These two protein chains interact to form a complex.

Sequence of the second protein:
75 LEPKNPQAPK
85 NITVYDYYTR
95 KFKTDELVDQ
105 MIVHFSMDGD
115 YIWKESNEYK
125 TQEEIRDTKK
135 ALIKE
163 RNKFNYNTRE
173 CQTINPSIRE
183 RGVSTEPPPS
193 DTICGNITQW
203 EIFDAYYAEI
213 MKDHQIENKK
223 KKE

Interface contacts:
Residue N868 in the first protein contacts residue N164 in the second protein (closest heavy-atom distance 4.8 Å).
Residue Y869 in the first protein is in contact with residue N164 in the second protein (closest heavy-atom distance 4.8 Å).

Sequence of the first protein:
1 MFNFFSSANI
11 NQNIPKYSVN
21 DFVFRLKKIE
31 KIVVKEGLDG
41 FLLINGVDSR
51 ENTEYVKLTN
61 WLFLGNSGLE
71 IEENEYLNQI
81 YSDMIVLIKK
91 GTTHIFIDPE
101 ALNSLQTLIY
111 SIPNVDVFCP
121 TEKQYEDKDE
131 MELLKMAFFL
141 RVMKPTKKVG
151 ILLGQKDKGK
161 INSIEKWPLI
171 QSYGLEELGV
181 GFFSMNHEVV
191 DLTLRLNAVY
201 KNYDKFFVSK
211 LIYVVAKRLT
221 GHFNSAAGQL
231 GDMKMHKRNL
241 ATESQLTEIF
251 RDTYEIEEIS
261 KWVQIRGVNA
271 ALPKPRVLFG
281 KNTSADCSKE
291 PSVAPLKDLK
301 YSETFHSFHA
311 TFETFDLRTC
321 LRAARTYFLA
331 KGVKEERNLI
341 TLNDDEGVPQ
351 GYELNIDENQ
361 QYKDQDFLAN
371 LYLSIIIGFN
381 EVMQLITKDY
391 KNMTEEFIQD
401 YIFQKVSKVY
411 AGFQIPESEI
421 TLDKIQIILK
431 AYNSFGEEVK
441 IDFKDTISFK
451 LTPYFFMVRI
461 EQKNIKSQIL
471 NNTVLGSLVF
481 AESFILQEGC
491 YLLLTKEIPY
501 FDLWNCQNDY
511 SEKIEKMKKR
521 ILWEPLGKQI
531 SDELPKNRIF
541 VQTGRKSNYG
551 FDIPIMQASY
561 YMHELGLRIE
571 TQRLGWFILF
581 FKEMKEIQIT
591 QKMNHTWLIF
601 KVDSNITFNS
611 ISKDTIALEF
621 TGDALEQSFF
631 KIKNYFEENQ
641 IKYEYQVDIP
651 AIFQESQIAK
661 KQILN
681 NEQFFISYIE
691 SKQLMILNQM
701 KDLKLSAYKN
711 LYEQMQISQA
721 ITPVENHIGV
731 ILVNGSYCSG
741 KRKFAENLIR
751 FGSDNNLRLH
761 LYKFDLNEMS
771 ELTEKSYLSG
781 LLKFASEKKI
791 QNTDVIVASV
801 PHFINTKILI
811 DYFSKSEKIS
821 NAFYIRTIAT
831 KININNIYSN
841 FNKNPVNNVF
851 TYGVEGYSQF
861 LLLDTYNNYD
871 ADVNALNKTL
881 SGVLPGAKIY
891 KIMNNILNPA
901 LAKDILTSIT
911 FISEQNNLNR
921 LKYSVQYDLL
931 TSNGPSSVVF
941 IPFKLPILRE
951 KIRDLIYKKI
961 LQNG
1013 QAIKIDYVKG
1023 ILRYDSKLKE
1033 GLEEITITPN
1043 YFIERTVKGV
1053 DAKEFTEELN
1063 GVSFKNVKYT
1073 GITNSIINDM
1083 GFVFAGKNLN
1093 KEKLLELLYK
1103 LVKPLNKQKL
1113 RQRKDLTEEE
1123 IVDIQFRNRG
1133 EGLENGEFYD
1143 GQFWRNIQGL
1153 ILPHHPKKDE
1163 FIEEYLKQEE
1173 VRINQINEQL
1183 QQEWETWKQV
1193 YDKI